Interface contacts:
Residue Y126 in protein 2 is in contact with residue A92 in protein 1 (closest heavy-atom distance 4.4 Å).
Residue Y126 in protein 2 interacts with residue A93 in protein 1 (closest heavy-atom distance 3.4 Å).
Residue Y126 in protein 2 interacts with residue A91 in protein 1 (closest heavy-atom distance 3.4 Å).
Residue M115 in protein 2 is in contact with residue A92 in protein 1 (closest heavy-atom distance 4.6 Å).
Residue M115 in protein 2 is in contact with residue A91 in protein 1 (closest heavy-atom distance 3.6 Å).

Sequence of protein 1:
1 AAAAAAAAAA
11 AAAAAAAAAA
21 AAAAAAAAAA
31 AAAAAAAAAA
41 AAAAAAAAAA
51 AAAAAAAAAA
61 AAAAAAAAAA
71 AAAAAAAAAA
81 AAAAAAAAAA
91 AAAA

Sequence of protein 2:
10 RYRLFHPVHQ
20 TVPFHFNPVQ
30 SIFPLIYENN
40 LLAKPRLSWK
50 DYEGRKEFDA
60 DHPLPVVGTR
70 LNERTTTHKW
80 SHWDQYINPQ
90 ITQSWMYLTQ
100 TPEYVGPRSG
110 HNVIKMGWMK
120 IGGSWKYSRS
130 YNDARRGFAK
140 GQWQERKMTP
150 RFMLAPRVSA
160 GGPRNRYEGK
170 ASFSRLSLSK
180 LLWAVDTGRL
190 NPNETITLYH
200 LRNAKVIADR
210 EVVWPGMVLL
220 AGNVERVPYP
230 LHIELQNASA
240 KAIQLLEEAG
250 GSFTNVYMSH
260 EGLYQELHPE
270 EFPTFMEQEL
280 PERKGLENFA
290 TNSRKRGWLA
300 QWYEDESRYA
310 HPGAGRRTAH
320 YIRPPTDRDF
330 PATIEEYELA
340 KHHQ

These two protein chains interact to form a complex.